This data describes a binding interaction between two proteins.

Sequence of chain A:
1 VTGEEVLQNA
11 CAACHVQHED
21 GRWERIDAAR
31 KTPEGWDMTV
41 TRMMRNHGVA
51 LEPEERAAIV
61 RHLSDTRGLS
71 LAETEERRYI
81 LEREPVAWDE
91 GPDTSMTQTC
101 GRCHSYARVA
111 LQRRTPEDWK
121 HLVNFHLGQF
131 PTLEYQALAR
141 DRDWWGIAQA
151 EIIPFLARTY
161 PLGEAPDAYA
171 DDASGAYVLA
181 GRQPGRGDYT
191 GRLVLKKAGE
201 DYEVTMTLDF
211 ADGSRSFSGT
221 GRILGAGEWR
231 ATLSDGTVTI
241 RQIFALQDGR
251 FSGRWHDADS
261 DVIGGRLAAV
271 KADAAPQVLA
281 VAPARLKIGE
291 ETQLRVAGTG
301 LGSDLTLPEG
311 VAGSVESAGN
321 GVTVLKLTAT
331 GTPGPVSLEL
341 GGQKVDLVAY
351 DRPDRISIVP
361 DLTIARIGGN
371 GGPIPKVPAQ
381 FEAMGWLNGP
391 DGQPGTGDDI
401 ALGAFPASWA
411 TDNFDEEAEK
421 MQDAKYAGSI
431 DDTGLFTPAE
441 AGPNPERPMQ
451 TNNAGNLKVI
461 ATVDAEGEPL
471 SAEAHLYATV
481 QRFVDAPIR

Sequence of chain B:
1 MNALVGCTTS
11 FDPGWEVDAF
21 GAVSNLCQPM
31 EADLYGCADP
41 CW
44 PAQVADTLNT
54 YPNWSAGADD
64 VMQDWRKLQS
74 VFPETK

Contacts between the two chains:
Residue T479 in chain A contacts residue E16 in chain B (closest heavy-atom distance 2.7 Å).
Residue V484 in chain A contacts residue A48 in chain B (closest heavy-atom distance 3.2 Å).
Residue P487 in chain A contacts residue F75 in chain B (closest heavy-atom distance 3.4 Å).
Residue V484 in chain A is in contact with residue Q46 in chain B (closest heavy-atom distance 3.0 Å).
Residue D259 in chain A is in contact with residue E77 in chain B (closest heavy-atom distance 2.3 Å).
Residue T451 in chain A interacts with residue Q28 in chain B (closest heavy-atom distance 2.6 Å).
Residue Q136 in chain A is in contact with residue C41 in chain B (closest heavy-atom distance 3.2 Å).
Residue C103 in chain A contacts residue A45 in chain B (closest heavy-atom distance 3.1 Å).
Residue D485 in chain A contacts residue F75 in chain B (closest heavy-atom distance 3.5 Å).
Residue F483 in chain A is in contact with residue S73 in chain B (closest heavy-atom distance 3.4 Å).
Residue Q129 in chain A interacts with residue N52 in chain B (closest heavy-atom distance 2.7 Å).
Residue A486 in chain A interacts with residue F75 in chain B (closest heavy-atom distance 3.5 Å).
Residue D89 in chain A is in contact with residue N2 in chain B (closest heavy-atom distance 2.8 Å).
Residue P373 in chain A contacts residue R69 in chain B (closest heavy-atom distance 3.1 Å).
Residue Q481 in chain A contacts residue W15 in chain B (closest heavy-atom distance 2.9 Å).
Residue R102 in chain A is in contact with residue T9 in chain B (closest heavy-atom distance 2.8 Å).
Residue A137 in chain A interacts with residue D12 in chain B (closest heavy-atom distance 2.9 Å).
Residue I364 in chain A is in contact with residue L4 in chain B (closest heavy-atom distance 3.3 Å).
Residue T132 in chain A is in contact with residue P40 in chain B (closest heavy-atom distance 2.6 Å).
Residue I243 in chain A is in contact with residue K79 in chain B (closest heavy-atom distance 3.5 Å).
Residue R83 in chain A is in contact with residue K79 in chain B (closest heavy-atom distance 2.6 Å).
Residue R482 in chain A contacts residue G6 in chain B (closest heavy-atom distance 3.0 Å).
Residue Q136 in chain A contacts residue W42 in chain B (closest heavy-atom distance 3.2 Å).
Residue W88 in chain A is in contact with residue N2 in chain B (closest heavy-atom distance 3.5 Å).
Residue Q481 in chain A interacts with residue M30 in chain B (closest heavy-atom distance 3.1 Å).
Residue V484 in chain A is in contact with residue V47 in chain B (closest heavy-atom distance 3.4 Å).
Residue G371 in chain A contacts residue R69 in chain B (closest heavy-atom distance 3.4 Å).
Residue E90 in chain A contacts residue N2 in chain B (closest heavy-atom distance 3.0 Å).
Residue M449 in chain A interacts with residue P29 in chain B (closest heavy-atom distance 3.5 Å).
Residue C103 in chain A is in contact with residue Q46 in chain B (closest heavy-atom distance 2.9 Å).
Residue V484 in chain A contacts residue P44 in chain B (closest heavy-atom distance 3.5 Å).
Residue R366 in chain A contacts residue E16 in chain B (closest heavy-atom distance 3.1 Å).
Residue R482 in chain A is in contact with residue A45 in chain B (closest heavy-atom distance 2.9 Å).
Residue Q129 in chain A is in contact with residue T53 in chain B (closest heavy-atom distance 3.2 Å).
Residue N370 in chain A interacts with residue R69 in chain B (closest heavy-atom distance 2.9 Å).
Residue F483 in chain A interacts with residue V74 in chain B (closest heavy-atom distance 2.9 Å).
Residue A87 in chain A interacts with residue A3 in chain B (closest heavy-atom distance 3.2 Å).
Residue A258 in chain A is in contact with residue E77 in chain B (closest heavy-atom distance 3.2 Å).
Residue I80 in chain A is in contact with residue V5 in chain B (closest heavy-atom distance 3.4 Å).
Residue R241 in chain A interacts with residue K79 in chain B (closest heavy-atom distance 3.1 Å).
Residue P373 in chain A contacts residue Q72 in chain B (closest heavy-atom distance 3.4 Å).
Residue R140 in chain A contacts residue D12 in chain B (closest heavy-atom distance 2.8 Å).
Residue P373 in chain A is in contact with residue L71 in chain B (closest heavy-atom distance 3.4 Å).
Residue R102 in chain A contacts residue T8 in chain B (closest heavy-atom distance 2.9 Å).
Residue P443 in chain A is in contact with residue E31 in chain B (closest heavy-atom distance 3.4 Å).
Residue H256 in chain A interacts with residue K79 in chain B (closest heavy-atom distance 3.3 Å).
Residue Y135 in chain A is in contact with residue W42 in chain B (closest heavy-atom distance 3.4 Å).
Residue N452 in chain A is in contact with residue M30 in chain B (closest heavy-atom distance 2.6 Å).
Residue N452 in chain A is in contact with residue E31 in chain B (closest heavy-atom distance 2.4 Å).
Residue Y477 in chain A contacts residue G21 in chain B (closest heavy-atom distance 2.5 Å).
Residue R45 in chain A is in contact with residue Y54 in chain B (closest heavy-atom distance 3.3 Å).
Residue R230 in chain A contacts residue K79 in chain B (closest heavy-atom distance 3.0 Å).
Residue L362 in chain A interacts with residue L4 in chain B (closest heavy-atom distance 3.3 Å).
Residue T132 in chain A interacts with residue C41 in chain B (closest heavy-atom distance 3.4 Å).
Residue V484 in chain A contacts residue A45 in chain B (closest heavy-atom distance 3.3 Å).
Residue R366 in chain A is in contact with residue C7 in chain B (closest heavy-atom distance 3.4 Å).
Residue F483 in chain A interacts with residue Q46 in chain B (closest heavy-atom distance 2.7 Å).
Residue R102 in chain A is in contact with residue S10 in chain B (closest heavy-atom distance 2.7 Å).
Residue F483 in chain A contacts residue W57 in chain B (closest heavy-atom distance 3.5 Å).
Residue P487 in chain A is in contact with residue K79 in chain B (closest heavy-atom distance 3.3 Å).